Sequence of protein 2:
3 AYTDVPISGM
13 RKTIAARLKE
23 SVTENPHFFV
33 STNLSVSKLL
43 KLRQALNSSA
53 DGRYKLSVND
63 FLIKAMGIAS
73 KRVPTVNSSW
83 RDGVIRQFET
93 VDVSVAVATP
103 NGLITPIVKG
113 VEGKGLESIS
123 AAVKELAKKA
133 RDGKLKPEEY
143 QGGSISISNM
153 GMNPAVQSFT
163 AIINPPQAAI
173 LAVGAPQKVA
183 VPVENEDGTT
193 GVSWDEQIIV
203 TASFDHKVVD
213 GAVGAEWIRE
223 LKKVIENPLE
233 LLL

Contacts between the two chains:
Residue K40 in protein 2 interacts with residue D84 in protein 1 (closest heavy-atom distance 2.9 Å).
Residue K40 in protein 2 is in contact with residue F87 in protein 1 (closest heavy-atom distance 3.8 Å).
Residue E188 in protein 2 contacts residue R98 in protein 1 (closest heavy-atom distance 3.9 Å).
Residue E188 in protein 2 is in contact with residue R102 in protein 1 (closest heavy-atom distance 4.8 Å).
Residue L231 in protein 2 interacts with residue F87 in protein 1 (closest heavy-atom distance 4.4 Å).
Residue K43 in protein 2 interacts with residue L91 in protein 1 (closest heavy-atom distance 4.2 Å).
Residue L44 in protein 2 contacts residue L91 in protein 1 (closest heavy-atom distance 4.0 Å).
Residue D189 in protein 2 is in contact with residue R102 in protein 1 (closest heavy-atom distance 3.7 Å).
Residue P230 in protein 2 interacts with residue F87 in protein 1 (closest heavy-atom distance 4.0 Å).
Residue K43 in protein 2 contacts residue F87 in protein 1 (closest heavy-atom distance 4.5 Å).
Residue L44 in protein 2 contacts residue F87 in protein 1 (closest heavy-atom distance 4.9 Å).
Residue L231 in protein 2 interacts with residue V90 in protein 1 (closest heavy-atom distance 4.6 Å).
Residue A47 in protein 2 is in contact with residue L91 in protein 1 (closest heavy-atom distance 4.5 Å).

The following describes two proteins that form a bound complex.

Sequence of protein 1:
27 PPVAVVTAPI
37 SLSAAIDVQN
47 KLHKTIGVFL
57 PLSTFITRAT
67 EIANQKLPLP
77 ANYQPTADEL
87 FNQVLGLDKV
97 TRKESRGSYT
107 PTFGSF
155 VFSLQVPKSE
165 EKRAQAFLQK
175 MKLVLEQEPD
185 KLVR